Sequence of the second protein:
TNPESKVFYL

Sequence of the first protein:
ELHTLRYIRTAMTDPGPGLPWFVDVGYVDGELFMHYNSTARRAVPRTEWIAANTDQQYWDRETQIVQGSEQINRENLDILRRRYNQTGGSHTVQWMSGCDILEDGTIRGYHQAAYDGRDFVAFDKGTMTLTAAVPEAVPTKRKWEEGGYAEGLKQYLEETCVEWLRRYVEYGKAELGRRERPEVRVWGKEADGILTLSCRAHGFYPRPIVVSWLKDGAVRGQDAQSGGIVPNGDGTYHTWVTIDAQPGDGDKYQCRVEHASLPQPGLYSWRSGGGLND

Contacts between the two chains:
Residue P160 in the first protein interacts with residue L10 in the second protein (closest heavy-atom distance 4.6 Å).
Residue A134 in the first protein contacts residue L10 in the second protein (closest heavy-atom distance 4.5 Å).
Residue Y177 in the first protein interacts with residue N2 in the second protein (closest heavy-atom distance 3.6 Å).
Residue N97 in the first protein contacts residue F8 in the second protein (closest heavy-atom distance 2.8 Å).
Residue T161 in the first protein contacts residue Y9 in the second protein (closest heavy-atom distance 4.1 Å).
Residue I93 in the first protein interacts with residue F8 in the second protein (closest heavy-atom distance 3.5 Å).
Residue I100 in the first protein contacts residue L10 in the second protein (closest heavy-atom distance 4.0 Å).
Residue Y177 in the first protein contacts residue P3 in the second protein (closest heavy-atom distance 3.4 Å).
Residue Y177 in the first protein is in contact with residue T1 in the second protein (closest heavy-atom distance 2.7 Å).
Residue F141 in the first protein contacts residue L10 in the second protein (closest heavy-atom distance 3.8 Å).
Residue R104 in the first protein interacts with residue L10 in the second protein (closest heavy-atom distance 3.0 Å).
Residue I86 in the first protein is in contact with residue N2 in the second protein (closest heavy-atom distance 3.4 Å).
Residue L174 in the first protein interacts with residue V7 in the second protein (closest heavy-atom distance 3.8 Å).
Residue I86 in the first protein is in contact with residue S5 in the second protein (closest heavy-atom distance 3.7 Å).
Residue G173 in the first protein interacts with residue E4 in the second protein (closest heavy-atom distance 3.3 Å).
Residue E96 in the first protein is in contact with residue Y9 in the second protein (closest heavy-atom distance 4.2 Å).
Residue S118 in the first protein interacts with residue F8 in the second protein (closest heavy-atom distance 4.1 Å).
Residue G89 in the first protein contacts residue S5 in the second protein (closest heavy-atom distance 3.8 Å).
Residue Y170 in the first protein contacts residue V7 in the second protein (closest heavy-atom distance 3.7 Å).
Residue Y177 in the first protein interacts with residue E4 in the second protein (closest heavy-atom distance 4.2 Å).
Residue N94 in the first protein is in contact with residue F8 in the second protein (closest heavy-atom distance 4.3 Å).
Residue K164 in the first protein is in contact with residue L10 in the second protein (closest heavy-atom distance 3.5 Å).
Residue I93 in the first protein contacts residue S5 in the second protein (closest heavy-atom distance 3.3 Å).
Residue E83 in the first protein contacts residue T1 in the second protein (closest heavy-atom distance 4.0 Å).
Residue W165 in the first protein contacts residue Y9 in the second protein (closest heavy-atom distance 3.0 Å).
Residue S90 in the first protein is in contact with residue F8 in the second protein (closest heavy-atom distance 3.9 Å).
Residue V142 in the first protein is in contact with residue L10 in the second protein (closest heavy-atom distance 3.8 Å).
Residue W116 in the first protein contacts residue V7 in the second protein (closest heavy-atom distance 3.8 Å).
Residue L101 in the first protein contacts residue L10 in the second protein (closest heavy-atom distance 3.8 Å).
Residue L174 in the first protein is in contact with residue E4 in the second protein (closest heavy-atom distance 4.6 Å).
Residue S90 in the first protein is in contact with residue S5 in the second protein (closest heavy-atom distance 3.6 Å).
Residue R30 in the first protein is in contact with residue N2 in the second protein (closest heavy-atom distance 2.8 Å).
Residue W116 in the first protein interacts with residue L10 in the second protein (closest heavy-atom distance 3.7 Å).
Residue N97 in the first protein contacts residue Y9 in the second protein (closest heavy-atom distance 4.2 Å).
Residue Y170 in the first protein contacts residue Y9 in the second protein (closest heavy-atom distance 4.1 Å).
Residue T181 in the first protein is in contact with residue T1 in the second protein (closest heavy-atom distance 3.8 Å).
Residue Y170 in the first protein is in contact with residue K6 in the second protein (closest heavy-atom distance 3.3 Å).
Residue M55 in the first protein interacts with residue N2 in the second protein (closest heavy-atom distance 3.5 Å).
Residue E83 in the first protein is in contact with residue N2 in the second protein (closest heavy-atom distance 2.8 Å).
Residue Y189 in the first protein is in contact with residue T1 in the second protein (closest heavy-atom distance 2.8 Å).
Residue V87 in the first protein interacts with residue N2 in the second protein (closest heavy-atom distance 3.8 Å).
Residue W165 in the first protein interacts with residue F8 in the second protein (closest heavy-atom distance 4.7 Å).
Residue W165 in the first protein contacts residue V7 in the second protein (closest heavy-atom distance 3.3 Å).
Residue R30 in the first protein contacts residue F8 in the second protein (closest heavy-atom distance 3.4 Å).
Residue Y28 in the first protein interacts with residue P3 in the second protein (closest heavy-atom distance 4.6 Å).
Residue I93 in the first protein is in contact with residue Y9 in the second protein (closest heavy-atom distance 3.6 Å).
Residue T161 in the first protein contacts residue L10 in the second protein (closest heavy-atom distance 2.9 Å).
Residue Y79 in the first protein contacts residue T1 in the second protein (closest heavy-atom distance 3.7 Å).
Residue S118 in the first protein is in contact with residue P3 in the second protein (closest heavy-atom distance 3.8 Å).
Residue Y28 in the first protein is in contact with residue T1 in the second protein (closest heavy-atom distance 3.1 Å).
Residue W185 in the first protein is in contact with residue T1 in the second protein (closest heavy-atom distance 3.2 Å).
Residue N97 in the first protein is in contact with residue L10 in the second protein (closest heavy-atom distance 3.1 Å).
Residue D45 in the first protein interacts with residue N2 in the second protein (closest heavy-atom distance 3.0 Å).
Residue R30 in the first protein interacts with residue P3 in the second protein (closest heavy-atom distance 3.7 Å).
Residue I86 in the first protein is in contact with residue P3 in the second protein (closest heavy-atom distance 3.8 Å).
Residue H132 in the first protein contacts residue V7 in the second protein (closest heavy-atom distance 2.9 Å).
Residue H132 in the first protein is in contact with residue F8 in the second protein (closest heavy-atom distance 4.1 Å).
Residue V114 in the first protein contacts residue L10 in the second protein (closest heavy-atom distance 3.9 Å).
Residue W116 in the first protein contacts residue F8 in the second protein (closest heavy-atom distance 3.4 Å).
Residue Y28 in the first protein interacts with residue N2 in the second protein (closest heavy-atom distance 3.2 Å).

These two protein chains interact to form a complex.